This data describes a binding interaction between two proteins.

Interface contacts:
Residue W30 in the first protein is in contact with residue R119 in the second protein (closest heavy-atom distance 3.1 Å).
Residue A29 in the first protein interacts with residue R119 in the second protein (closest heavy-atom distance 2.9 Å).
Residue L26 in the first protein interacts with residue F108 in the second protein (closest heavy-atom distance 4.5 Å).
Residue E104 in the first protein is in contact with residue Y116 in the second protein (closest heavy-atom distance 2.7 Å).
Residue M25 in the first protein is in contact with residue A112 in the second protein (closest heavy-atom distance 3.7 Å).
Residue L26 in the first protein contacts residue V115 in the second protein (closest heavy-atom distance 4.8 Å).
Residue I28 in the first protein contacts residue Y116 in the second protein (closest heavy-atom distance 3.8 Å).
Residue V22 in the first protein contacts residue V109 in the second protein (closest heavy-atom distance 3.7 Å).
Residue V22 in the first protein interacts with residue A112 in the second protein (closest heavy-atom distance 5.0 Å).
Residue R32 in the first protein contacts residue I120 in the second protein (closest heavy-atom distance 4.4 Å).
Residue L26 in the first protein is in contact with residue A112 in the second protein (closest heavy-atom distance 3.4 Å).
Residue M25 in the first protein interacts with residue G113 in the second protein (closest heavy-atom distance 4.2 Å).
Residue M25 in the first protein interacts with residue Y116 in the second protein (closest heavy-atom distance 3.7 Å).
Residue V22 in the first protein contacts residue F108 in the second protein (closest heavy-atom distance 4.0 Å).
Residue A29 in the first protein contacts residue V115 in the second protein (closest heavy-atom distance 4.3 Å).
Residue I3 in the first protein is in contact with residue V98 in the second protein (closest heavy-atom distance 4.2 Å).
Residue A29 in the first protein interacts with residue Y116 in the second protein (closest heavy-atom distance 4.1 Å).
Residue E104 in the first protein contacts residue I120 in the second protein (closest heavy-atom distance 4.4 Å).

Sequence of the second protein:
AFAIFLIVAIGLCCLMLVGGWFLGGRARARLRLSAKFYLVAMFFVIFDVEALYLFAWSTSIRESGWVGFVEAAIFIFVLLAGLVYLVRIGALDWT

Sequence of the first protein:
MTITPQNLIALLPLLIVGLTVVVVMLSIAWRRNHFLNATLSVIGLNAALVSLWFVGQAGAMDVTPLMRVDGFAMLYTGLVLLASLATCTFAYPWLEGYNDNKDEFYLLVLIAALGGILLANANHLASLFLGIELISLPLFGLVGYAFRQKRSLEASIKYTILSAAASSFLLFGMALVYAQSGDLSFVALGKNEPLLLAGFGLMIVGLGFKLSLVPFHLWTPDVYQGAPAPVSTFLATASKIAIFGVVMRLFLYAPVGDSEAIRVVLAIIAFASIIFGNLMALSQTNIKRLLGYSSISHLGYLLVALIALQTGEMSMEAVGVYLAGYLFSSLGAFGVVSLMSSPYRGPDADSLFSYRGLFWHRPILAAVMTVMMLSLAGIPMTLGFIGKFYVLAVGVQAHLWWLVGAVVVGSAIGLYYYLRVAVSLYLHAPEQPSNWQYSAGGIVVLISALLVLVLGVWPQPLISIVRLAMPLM